Residue-level contacts at the interface:
Residue Y216 in chain A contacts residue Q176 in chain B (closest heavy-atom distance 3.7 Å).
Residue F214 in chain A contacts residue L180 in chain B (closest heavy-atom distance 4.0 Å).
Residue F185 in chain A contacts residue F189 in chain B (closest heavy-atom distance 3.6 Å).
Residue Y216 in chain A interacts with residue P177 in chain B (closest heavy-atom distance 3.4 Å).
Residue W177 in chain A interacts with residue Q176 in chain B (closest heavy-atom distance 3.8 Å).
Residue A215 in chain A contacts residue N178 in chain B (closest heavy-atom distance 3.0 Å).
Residue F214 in chain A contacts residue L183 in chain B (closest heavy-atom distance 4.2 Å).
Residue F147 in chain A is in contact with residue W196 in chain B (closest heavy-atom distance 4.5 Å).
Residue A215 in chain A contacts residue L180 in chain B (closest heavy-atom distance 3.7 Å).
Residue V189 in chain A interacts with residue F189 in chain B (closest heavy-atom distance 4.0 Å).
Residue F211 in chain A interacts with residue N178 in chain B (closest heavy-atom distance 4.4 Å).
Residue Q178 in chain A is in contact with residue Q176 in chain B (closest heavy-atom distance 4.0 Å).
Residue F185 in chain A is in contact with residue L180 in chain B (closest heavy-atom distance 4.9 Å).
Residue Q219 in chain A is in contact with residue Q176 in chain B (closest heavy-atom distance 2.8 Å).
Residue Y216 in chain A is in contact with residue G179 in chain B (closest heavy-atom distance 4.7 Å).
Residue V193 in chain A interacts with residue F193 in chain B (closest heavy-atom distance 4.8 Å).
Residue V189 in chain A contacts residue F193 in chain B (closest heavy-atom distance 4.3 Å).
Residue A215 in chain A interacts with residue G179 in chain B (closest heavy-atom distance 2.8 Å).
Residue V193 in chain A is in contact with residue W196 in chain B (closest heavy-atom distance 4.3 Å).
Residue A215 in chain A interacts with residue P177 in chain B (closest heavy-atom distance 4.2 Å).
Residue F214 in chain A is in contact with residue G179 in chain B (closest heavy-atom distance 3.7 Å).
Residue Y216 in chain A is in contact with residue N178 in chain B (closest heavy-atom distance 3.9 Å).
Residue F211 in chain A contacts residue L180 in chain B (closest heavy-atom distance 3.5 Å).

The following describes two proteins that form a bound complex.

Sequence of chain B:
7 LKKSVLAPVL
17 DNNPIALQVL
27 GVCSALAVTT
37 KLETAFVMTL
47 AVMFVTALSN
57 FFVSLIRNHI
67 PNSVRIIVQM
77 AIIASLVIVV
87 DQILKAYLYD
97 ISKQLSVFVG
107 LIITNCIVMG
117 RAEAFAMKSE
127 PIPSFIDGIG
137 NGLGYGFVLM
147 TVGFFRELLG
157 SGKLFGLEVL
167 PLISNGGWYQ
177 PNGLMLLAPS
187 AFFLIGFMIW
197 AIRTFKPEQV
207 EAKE

Sequence of chain A:
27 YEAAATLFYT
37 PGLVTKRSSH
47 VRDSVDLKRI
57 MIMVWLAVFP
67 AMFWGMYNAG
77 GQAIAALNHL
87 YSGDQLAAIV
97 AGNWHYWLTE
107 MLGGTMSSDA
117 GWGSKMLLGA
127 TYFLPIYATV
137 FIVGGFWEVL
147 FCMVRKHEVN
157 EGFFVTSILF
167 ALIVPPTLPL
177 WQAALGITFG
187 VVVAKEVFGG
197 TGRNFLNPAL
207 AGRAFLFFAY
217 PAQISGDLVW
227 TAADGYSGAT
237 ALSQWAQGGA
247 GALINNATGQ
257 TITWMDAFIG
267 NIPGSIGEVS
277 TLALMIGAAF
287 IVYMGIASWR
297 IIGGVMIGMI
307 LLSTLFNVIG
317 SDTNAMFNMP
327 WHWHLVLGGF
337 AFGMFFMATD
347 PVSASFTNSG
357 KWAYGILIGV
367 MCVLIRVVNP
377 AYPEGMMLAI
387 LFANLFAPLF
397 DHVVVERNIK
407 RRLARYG